Sequence of chain A:
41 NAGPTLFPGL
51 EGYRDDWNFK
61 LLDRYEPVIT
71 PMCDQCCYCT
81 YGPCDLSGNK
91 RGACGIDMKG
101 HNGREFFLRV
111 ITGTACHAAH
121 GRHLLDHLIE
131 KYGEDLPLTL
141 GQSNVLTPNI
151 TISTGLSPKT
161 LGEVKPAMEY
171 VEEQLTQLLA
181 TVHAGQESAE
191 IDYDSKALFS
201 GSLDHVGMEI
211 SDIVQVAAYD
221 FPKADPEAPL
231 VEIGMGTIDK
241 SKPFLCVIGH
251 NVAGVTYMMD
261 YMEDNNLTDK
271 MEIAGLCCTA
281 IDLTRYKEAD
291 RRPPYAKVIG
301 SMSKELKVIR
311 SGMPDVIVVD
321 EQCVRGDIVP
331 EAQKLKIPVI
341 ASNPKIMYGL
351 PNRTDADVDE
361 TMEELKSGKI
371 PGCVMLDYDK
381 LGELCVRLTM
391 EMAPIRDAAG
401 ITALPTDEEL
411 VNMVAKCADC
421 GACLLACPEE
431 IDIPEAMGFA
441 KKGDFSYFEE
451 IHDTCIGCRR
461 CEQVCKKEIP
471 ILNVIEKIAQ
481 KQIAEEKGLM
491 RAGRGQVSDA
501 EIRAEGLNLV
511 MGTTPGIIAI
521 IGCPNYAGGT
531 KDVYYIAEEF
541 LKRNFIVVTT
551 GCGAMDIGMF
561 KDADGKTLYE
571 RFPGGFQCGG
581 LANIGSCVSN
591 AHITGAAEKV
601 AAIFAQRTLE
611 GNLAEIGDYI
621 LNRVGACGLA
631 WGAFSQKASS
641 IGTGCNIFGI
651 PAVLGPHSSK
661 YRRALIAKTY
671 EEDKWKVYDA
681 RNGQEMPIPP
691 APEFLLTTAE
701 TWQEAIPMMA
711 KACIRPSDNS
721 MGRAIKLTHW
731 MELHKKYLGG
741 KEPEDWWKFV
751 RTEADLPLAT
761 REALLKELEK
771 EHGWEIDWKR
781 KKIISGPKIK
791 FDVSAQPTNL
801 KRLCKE

Sequence of chain B:
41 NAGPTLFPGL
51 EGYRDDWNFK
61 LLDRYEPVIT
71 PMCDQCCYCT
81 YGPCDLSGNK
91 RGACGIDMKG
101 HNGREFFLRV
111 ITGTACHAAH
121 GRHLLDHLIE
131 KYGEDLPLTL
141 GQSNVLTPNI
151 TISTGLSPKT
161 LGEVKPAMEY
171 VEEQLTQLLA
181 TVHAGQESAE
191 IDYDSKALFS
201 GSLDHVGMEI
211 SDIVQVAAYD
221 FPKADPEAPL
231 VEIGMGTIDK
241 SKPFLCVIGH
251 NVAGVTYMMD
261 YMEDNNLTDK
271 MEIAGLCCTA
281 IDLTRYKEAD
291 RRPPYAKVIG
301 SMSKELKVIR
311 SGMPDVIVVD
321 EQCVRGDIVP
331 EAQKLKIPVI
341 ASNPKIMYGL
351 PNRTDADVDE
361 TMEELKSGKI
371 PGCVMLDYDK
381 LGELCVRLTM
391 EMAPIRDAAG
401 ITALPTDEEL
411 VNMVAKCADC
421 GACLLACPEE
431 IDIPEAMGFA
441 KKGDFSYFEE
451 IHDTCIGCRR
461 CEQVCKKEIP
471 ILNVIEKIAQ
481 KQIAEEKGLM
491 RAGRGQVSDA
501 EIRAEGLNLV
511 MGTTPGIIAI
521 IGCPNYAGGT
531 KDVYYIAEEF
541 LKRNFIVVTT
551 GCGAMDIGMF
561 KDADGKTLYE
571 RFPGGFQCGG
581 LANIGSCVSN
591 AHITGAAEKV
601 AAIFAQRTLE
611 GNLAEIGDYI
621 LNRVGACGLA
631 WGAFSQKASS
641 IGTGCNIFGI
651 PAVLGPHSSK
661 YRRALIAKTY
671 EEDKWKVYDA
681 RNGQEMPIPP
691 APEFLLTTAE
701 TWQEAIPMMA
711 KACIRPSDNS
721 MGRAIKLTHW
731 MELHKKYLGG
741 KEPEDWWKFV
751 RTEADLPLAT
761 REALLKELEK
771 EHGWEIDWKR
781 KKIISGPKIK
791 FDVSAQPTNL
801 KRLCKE

This data describes a binding interaction between two proteins.

Contacts between the two chains:
Residue A119 in chain A interacts with residue Q177 in chain B (closest heavy-atom distance 3.1 Å).
Residue T80 in chain A contacts residue N525 in chain B (closest heavy-atom distance 2.9 Å).
Residue R662 in chain A is in contact with residue C77 in chain B (closest heavy-atom distance 2.8 Å).
Residue T80 in chain A is in contact with residue K660 in chain B (closest heavy-atom distance 2.8 Å).
Residue A93 in chain A contacts residue R325 in chain B (closest heavy-atom distance 2.9 Å).
Residue M347 in chain A is in contact with residue E187 in chain B (closest heavy-atom distance 2.8 Å).
Residue F634 in chain A contacts residue Y81 in chain B (closest heavy-atom distance 3.2 Å).
Residue R91 in chain A is in contact with residue Q463 in chain B (closest heavy-atom distance 2.8 Å).
Residue F634 in chain A is in contact with residue T80 in chain B (closest heavy-atom distance 3.0 Å).
Residue G326 in chain A is in contact with residue C94 in chain B (closest heavy-atom distance 3.0 Å).
Residue Q636 in chain A is in contact with residue A184 in chain B (closest heavy-atom distance 3.0 Å).
Residue K660 in chain A contacts residue T80 in chain B (closest heavy-atom distance 2.8 Å).
Residue R325 in chain A contacts residue A93 in chain B (closest heavy-atom distance 2.9 Å).
Residue C77 in chain A contacts residue R662 in chain B (closest heavy-atom distance 2.8 Å).
Residue Q177 in chain A contacts residue K345 in chain B (closest heavy-atom distance 2.7 Å).
Residue Y81 in chain A interacts with residue F634 in chain B (closest heavy-atom distance 3.2 Å).
Residue Y348 in chain A interacts with residue E187 in chain B (closest heavy-atom distance 3.0 Å).
Residue Q186 in chain A contacts residue E321 in chain B (closest heavy-atom distance 3.2 Å).
Residue C84 in chain A is in contact with residue R460 in chain B (closest heavy-atom distance 3.1 Å).
Residue D55 in chain A interacts with residue N352 in chain B (closest heavy-atom distance 2.8 Å).
Residue R460 in chain A interacts with residue C84 in chain B (closest heavy-atom distance 3.1 Å).
Residue C323 in chain A is in contact with residue G185 in chain B (closest heavy-atom distance 3.1 Å).
Residue T80 in chain A contacts residue A633 in chain B (closest heavy-atom distance 2.8 Å).
Residue S188 in chain A is in contact with residue G326 in chain B (closest heavy-atom distance 3.0 Å).
Residue C77 in chain A contacts residue R109 in chain B (closest heavy-atom distance 2.9 Å).
Residue H183 in chain A is in contact with residue K637 in chain B (closest heavy-atom distance 3.2 Å).
Residue E187 in chain A is in contact with residue Y348 in chain B (closest heavy-atom distance 3.0 Å).
Residue G82 in chain A interacts with residue K660 in chain B (closest heavy-atom distance 2.8 Å).
Residue D192 in chain A is in contact with residue G349 in chain B (closest heavy-atom distance 2.5 Å).
Residue L350 in chain A contacts residue R54 in chain B (closest heavy-atom distance 2.9 Å).
Residue R109 in chain A is in contact with residue C77 in chain B (closest heavy-atom distance 2.9 Å).
Residue V324 in chain A contacts residue G185 in chain B (closest heavy-atom distance 2.9 Å).
Residue Q186 in chain A is in contact with residue Q322 in chain B (closest heavy-atom distance 2.7 Å).
Residue N525 in chain A interacts with residue T80 in chain B (closest heavy-atom distance 2.9 Å).
Residue E187 in chain A contacts residue M347 in chain B (closest heavy-atom distance 2.8 Å).
Residue A184 in chain A contacts residue Q636 in chain B (closest heavy-atom distance 3.0 Å).
Residue K345 in chain A is in contact with residue Q177 in chain B (closest heavy-atom distance 2.7 Å).
Residue R54 in chain A interacts with residue L350 in chain B (closest heavy-atom distance 2.9 Å).
Residue P344 in chain A interacts with residue K196 in chain B (closest heavy-atom distance 3.0 Å).
Residue K660 in chain A interacts with residue G82 in chain B (closest heavy-atom distance 2.8 Å).
Residue N352 in chain A contacts residue D55 in chain B (closest heavy-atom distance 2.8 Å).
Residue A633 in chain A contacts residue T80 in chain B (closest heavy-atom distance 2.8 Å).
Residue Q177 in chain A interacts with residue A119 in chain B (closest heavy-atom distance 3.1 Å).
Residue H123 in chain A interacts with residue Q177 in chain B (closest heavy-atom distance 2.8 Å).
Residue Y348 in chain A contacts residue S188 in chain B (closest heavy-atom distance 3.2 Å).
Residue T80 in chain A is in contact with residue F634 in chain B (closest heavy-atom distance 3.0 Å).
Residue Q463 in chain A interacts with residue R91 in chain B (closest heavy-atom distance 2.8 Å).
Residue G349 in chain A is in contact with residue D192 in chain B (closest heavy-atom distance 2.5 Å).
Residue Y78 in chain A is in contact with residue R109 in chain B (closest heavy-atom distance 3.0 Å).
Residue G185 in chain A contacts residue V324 in chain B (closest heavy-atom distance 2.9 Å).
Residue S188 in chain A interacts with residue Y348 in chain B (closest heavy-atom distance 3.2 Å).
Residue K637 in chain A interacts with residue H183 in chain B (closest heavy-atom distance 3.2 Å).
Residue C94 in chain A contacts residue G326 in chain B (closest heavy-atom distance 3.0 Å).
Residue E321 in chain A contacts residue Q186 in chain B (closest heavy-atom distance 3.2 Å).
Residue Q322 in chain A is in contact with residue Q186 in chain B (closest heavy-atom distance 2.7 Å).
Residue G185 in chain A interacts with residue C323 in chain B (closest heavy-atom distance 3.1 Å).
Residue K196 in chain A contacts residue P344 in chain B (closest heavy-atom distance 3.0 Å).
Residue R109 in chain A contacts residue Y78 in chain B (closest heavy-atom distance 3.0 Å).
Residue G326 in chain A interacts with residue S188 in chain B (closest heavy-atom distance 3.0 Å).
Residue Q177 in chain A is in contact with residue H123 in chain B (closest heavy-atom distance 2.8 Å).